These two protein chains interact to form a complex.

Contacts between the two chains:
Residue L195 in protein 2 is in contact with residue I17 in protein 1 (closest heavy-atom distance 4.0 Å).
Residue Q136 in protein 2 interacts with residue E2 in protein 1 (closest heavy-atom distance 3.6 Å).
Residue P273 in protein 2 contacts residue Q14 in protein 1 (closest heavy-atom distance 4.8 Å).
Residue I272 in protein 2 is in contact with residue Q14 in protein 1 (closest heavy-atom distance 3.6 Å).
Residue I272 in protein 2 interacts with residue G16 in protein 1 (closest heavy-atom distance 4.4 Å).
Residue A196 in protein 2 contacts residue F4 in protein 1 (closest heavy-atom distance 3.8 Å).
Residue A196 in protein 2 contacts residue I18 in protein 1 (closest heavy-atom distance 4.8 Å).
Residue I272 in protein 2 is in contact with residue A13 in protein 1 (closest heavy-atom distance 3.3 Å).
Residue V294 in protein 2 contacts residue I17 in protein 1 (closest heavy-atom distance 4.5 Å).
Residue A196 in protein 2 interacts with residue I17 in protein 1 (closest heavy-atom distance 3.8 Å).
Residue F293 in protein 2 is in contact with residue I17 in protein 1 (closest heavy-atom distance 4.3 Å).
Residue M274 in protein 2 interacts with residue Q14 in protein 1 (closest heavy-atom distance 3.6 Å).
Residue C147 in protein 2 interacts with residue E2 in protein 1 (closest heavy-atom distance 4.6 Å).
Residue S149 in protein 2 is in contact with residue E2 in protein 1 (closest heavy-atom distance 4.4 Å).
Residue N132 in protein 2 contacts residue I18 in protein 1 (closest heavy-atom distance 4.8 Å).
Residue L286 in protein 2 interacts with residue Y15 in protein 1 (closest heavy-atom distance 3.7 Å).
Residue F293 in protein 2 is in contact with residue Y15 in protein 1 (closest heavy-atom distance 3.9 Å).
Residue G289 in protein 2 interacts with residue Y15 in protein 1 (closest heavy-atom distance 2.9 Å).
Residue F293 in protein 2 is in contact with residue L12 in protein 1 (closest heavy-atom distance 4.0 Å).
Residue M274 in protein 2 interacts with residue G16 in protein 1 (closest heavy-atom distance 3.4 Å).
Residue I199 in protein 2 is in contact with residue L12 in protein 1 (closest heavy-atom distance 4.3 Å).
Residue I199 in protein 2 interacts with residue I17 in protein 1 (closest heavy-atom distance 4.2 Å).
Residue F290 in protein 2 interacts with residue Y15 in protein 1 (closest heavy-atom distance 3.4 Å).
Residue F293 in protein 2 interacts with residue E11 in protein 1 (closest heavy-atom distance 3.2 Å).
Residue I199 in protein 2 contacts residue F4 in protein 1 (closest heavy-atom distance 4.0 Å).
Residue I272 in protein 2 interacts with residue Y15 in protein 1 (closest heavy-atom distance 4.2 Å).
Residue S133 in protein 2 contacts residue I18 in protein 1 (closest heavy-atom distance 4.0 Å).
Residue M274 in protein 2 interacts with residue Y15 in protein 1 (closest heavy-atom distance 4.0 Å).
Residue L286 in protein 2 contacts residue Q14 in protein 1 (closest heavy-atom distance 4.4 Å).
Residue K200 in protein 2 contacts residue F4 in protein 1 (closest heavy-atom distance 4.0 Å).
Residue N131 in protein 2 contacts residue G16 in protein 1 (closest heavy-atom distance 3.1 Å).
Residue S133 in protein 2 contacts residue I17 in protein 1 (closest heavy-atom distance 4.7 Å).
Residue I199 in protein 2 contacts residue E8 in protein 1 (closest heavy-atom distance 4.8 Å).
Residue H148 in protein 2 is in contact with residue E2 in protein 1 (closest heavy-atom distance 2.9 Å).
Residue S133 in protein 2 contacts residue G16 in protein 1 (closest heavy-atom distance 4.4 Å).
Residue Q136 in protein 2 contacts residue I18 in protein 1 (closest heavy-atom distance 3.8 Å).

Sequence of protein 1:
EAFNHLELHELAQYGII

Sequence of protein 2:
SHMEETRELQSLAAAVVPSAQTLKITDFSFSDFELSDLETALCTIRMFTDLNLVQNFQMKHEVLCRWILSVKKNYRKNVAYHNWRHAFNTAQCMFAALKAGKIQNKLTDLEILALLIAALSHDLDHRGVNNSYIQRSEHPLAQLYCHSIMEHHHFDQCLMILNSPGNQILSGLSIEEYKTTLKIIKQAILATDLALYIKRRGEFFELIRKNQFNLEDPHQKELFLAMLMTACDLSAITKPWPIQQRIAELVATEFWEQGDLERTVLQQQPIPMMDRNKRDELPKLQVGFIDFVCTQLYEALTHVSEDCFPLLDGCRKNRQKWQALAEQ